Contacts between the two chains:
Residue Y458 in the first protein contacts residue M5 in the second protein (closest heavy-atom distance 2.9 Å).
Residue Q237 in the first protein contacts residue R10 in the second protein (closest heavy-atom distance 3.8 Å).
Residue V427 in the first protein contacts residue R1 in the second protein (closest heavy-atom distance 3.1 Å).
Residue Q424 in the first protein interacts with residue L4 in the second protein (closest heavy-atom distance 4.0 Å).
Residue L231 in the first protein contacts residue A9 in the second protein (closest heavy-atom distance 3.1 Å).
Residue R106 in the first protein contacts residue A13 in the second protein (closest heavy-atom distance 2.7 Å).
Residue N456 in the first protein contacts residue Q3 in the second protein (closest heavy-atom distance 3.8 Å).
Residue G295 in the first protein interacts with residue P14 in the second protein (closest heavy-atom distance 3.5 Å).
Residue N191 in the first protein interacts with residue A13 in the second protein (closest heavy-atom distance 2.9 Å).
Residue T457 in the first protein contacts residue M5 in the second protein (closest heavy-atom distance 4.0 Å).
Residue L231 in the first protein interacts with residue R10 in the second protein (closest heavy-atom distance 3.5 Å).
Residue L231 in the first protein contacts residue K11 in the second protein (closest heavy-atom distance 2.8 Å).
Residue S130 in the first protein interacts with residue P14 in the second protein (closest heavy-atom distance 4.0 Å).
Residue E430 in the first protein is in contact with residue R1 in the second protein (closest heavy-atom distance 3.8 Å).
Residue Y458 in the first protein is in contact with residue K2 in the second protein (closest heavy-atom distance 3.7 Å).
Residue C128 in the first protein contacts residue T16 in the second protein (closest heavy-atom distance 3.6 Å).
Residue V448 in the first protein is in contact with residue L4 in the second protein (closest heavy-atom distance 3.7 Å).
Residue T294 in the first protein interacts with residue P14 in the second protein (closest heavy-atom distance 3.8 Å).
Residue N436 in the first protein interacts with residue K7 in the second protein (closest heavy-atom distance 3.2 Å).
Residue S130 in the first protein interacts with residue A15 in the second protein (closest heavy-atom distance 3.2 Å).
Residue P248 in the first protein interacts with residue P14 in the second protein (closest heavy-atom distance 3.7 Å).
Residue Q237 in the first protein contacts residue K11 in the second protein (closest heavy-atom distance 3.1 Å).
Residue G425 in the first protein interacts with residue R1 in the second protein (closest heavy-atom distance 3.2 Å).
Residue L446 in the first protein interacts with residue L4 in the second protein (closest heavy-atom distance 3.8 Å).
Residue I371 in the first protein interacts with residue A9 in the second protein (closest heavy-atom distance 3.9 Å).
Residue E252 in the first protein interacts with residue K11 in the second protein (closest heavy-atom distance 3.7 Å).
Residue E104 in the first protein contacts residue S12 in the second protein (closest heavy-atom distance 2.8 Å).
Residue N191 in the first protein contacts residue K11 in the second protein (closest heavy-atom distance 3.9 Å).
Residue D439 in the first protein interacts with residue K7 in the second protein (closest heavy-atom distance 3.0 Å).
Residue E104 in the first protein is in contact with residue R10 in the second protein (closest heavy-atom distance 2.7 Å).
Residue V477 in the first protein is in contact with residue K2 in the second protein (closest heavy-atom distance 3.8 Å).
Residue S296 in the first protein contacts residue T16 in the second protein (closest heavy-atom distance 3.8 Å).
Residue Q424 in the first protein is in contact with residue R1 in the second protein (closest heavy-atom distance 3.8 Å).
Residue G232 in the first protein contacts residue K11 in the second protein (closest heavy-atom distance 2.9 Å).
Residue N344 in the first protein interacts with residue K11 in the second protein (closest heavy-atom distance 2.9 Å).
Residue S131 in the first protein is in contact with residue T16 in the second protein (closest heavy-atom distance 3.8 Å).
Residue R106 in the first protein contacts residue P14 in the second protein (closest heavy-atom distance 2.9 Å).
Residue Y433 in the first protein is in contact with residue L4 in the second protein (closest heavy-atom distance 3.6 Å).
Residue N191 in the first protein interacts with residue S12 in the second protein (closest heavy-atom distance 3.8 Å).
Residue T457 in the first protein contacts residue Q3 in the second protein (closest heavy-atom distance 3.5 Å).
Residue S130 in the first protein is in contact with residue T16 in the second protein (closest heavy-atom distance 2.9 Å).
Residue R106 in the first protein contacts residue A15 in the second protein (closest heavy-atom distance 3.9 Å).
Residue Y239 in the first protein interacts with residue K11 in the second protein (closest heavy-atom distance 3.9 Å).
Residue R132 in the first protein interacts with residue S12 in the second protein (closest heavy-atom distance 3.6 Å).
Residue R132 in the first protein is in contact with residue A15 in the second protein (closest heavy-atom distance 3.7 Å).
Residue D193 in the first protein contacts residue R10 in the second protein (closest heavy-atom distance 2.8 Å).
Residue A432 in the first protein contacts residue T6 in the second protein (closest heavy-atom distance 3.9 Å).
Residue S131 in the first protein interacts with residue G17 in the second protein (closest heavy-atom distance 3.5 Å).
Residue I230 in the first protein contacts residue A9 in the second protein (closest heavy-atom distance 3.6 Å).
Residue R132 in the first protein interacts with residue G17 in the second protein (closest heavy-atom distance 2.8 Å).
Residue L479 in the first protein contacts residue L4 in the second protein (closest heavy-atom distance 4.0 Å).
Residue Y458 in the first protein is in contact with residue L4 in the second protein (closest heavy-atom distance 3.6 Å).
Residue N191 in the first protein is in contact with residue R10 in the second protein (closest heavy-atom distance 2.8 Å).
Residue R132 in the first protein interacts with residue A13 in the second protein (closest heavy-atom distance 3.9 Å).
Residue Y433 in the first protein is in contact with residue T6 in the second protein (closest heavy-atom distance 3.5 Å).
Residue P431 in the first protein is in contact with residue T6 in the second protein (closest heavy-atom distance 4.0 Å).
Residue Y458 in the first protein contacts residue Q3 in the second protein (closest heavy-atom distance 2.9 Å).
Residue Q424 in the first protein contacts residue K2 in the second protein (closest heavy-atom distance 3.0 Å).
Residue R106 in the first protein contacts residue S12 in the second protein (closest heavy-atom distance 3.4 Å).
Residue E129 in the first protein is in contact with residue T16 in the second protein (closest heavy-atom distance 3.9 Å).

Sequence of the first protein:
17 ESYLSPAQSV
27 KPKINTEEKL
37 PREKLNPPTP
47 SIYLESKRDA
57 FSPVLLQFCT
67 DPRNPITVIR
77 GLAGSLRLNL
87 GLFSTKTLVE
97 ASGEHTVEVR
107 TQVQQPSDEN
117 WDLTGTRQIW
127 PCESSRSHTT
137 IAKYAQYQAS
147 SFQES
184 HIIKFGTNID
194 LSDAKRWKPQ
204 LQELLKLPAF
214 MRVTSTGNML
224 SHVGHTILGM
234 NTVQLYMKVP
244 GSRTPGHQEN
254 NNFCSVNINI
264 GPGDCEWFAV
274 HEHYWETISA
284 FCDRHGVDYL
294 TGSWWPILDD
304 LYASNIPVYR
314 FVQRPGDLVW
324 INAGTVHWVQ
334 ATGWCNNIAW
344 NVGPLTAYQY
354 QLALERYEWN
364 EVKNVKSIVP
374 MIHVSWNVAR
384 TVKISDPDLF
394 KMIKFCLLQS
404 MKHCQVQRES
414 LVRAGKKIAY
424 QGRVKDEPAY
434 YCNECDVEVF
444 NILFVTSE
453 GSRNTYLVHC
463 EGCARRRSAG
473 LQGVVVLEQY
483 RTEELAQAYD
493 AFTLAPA

This data describes a binding interaction between two proteins.

Sequence of the second protein:
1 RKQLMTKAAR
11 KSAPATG